Sequence of chain A:
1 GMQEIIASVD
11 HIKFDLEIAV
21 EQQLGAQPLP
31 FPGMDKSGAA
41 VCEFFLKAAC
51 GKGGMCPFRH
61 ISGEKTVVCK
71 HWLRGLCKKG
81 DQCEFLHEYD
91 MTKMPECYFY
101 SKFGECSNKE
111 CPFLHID

Sequence of chain B:
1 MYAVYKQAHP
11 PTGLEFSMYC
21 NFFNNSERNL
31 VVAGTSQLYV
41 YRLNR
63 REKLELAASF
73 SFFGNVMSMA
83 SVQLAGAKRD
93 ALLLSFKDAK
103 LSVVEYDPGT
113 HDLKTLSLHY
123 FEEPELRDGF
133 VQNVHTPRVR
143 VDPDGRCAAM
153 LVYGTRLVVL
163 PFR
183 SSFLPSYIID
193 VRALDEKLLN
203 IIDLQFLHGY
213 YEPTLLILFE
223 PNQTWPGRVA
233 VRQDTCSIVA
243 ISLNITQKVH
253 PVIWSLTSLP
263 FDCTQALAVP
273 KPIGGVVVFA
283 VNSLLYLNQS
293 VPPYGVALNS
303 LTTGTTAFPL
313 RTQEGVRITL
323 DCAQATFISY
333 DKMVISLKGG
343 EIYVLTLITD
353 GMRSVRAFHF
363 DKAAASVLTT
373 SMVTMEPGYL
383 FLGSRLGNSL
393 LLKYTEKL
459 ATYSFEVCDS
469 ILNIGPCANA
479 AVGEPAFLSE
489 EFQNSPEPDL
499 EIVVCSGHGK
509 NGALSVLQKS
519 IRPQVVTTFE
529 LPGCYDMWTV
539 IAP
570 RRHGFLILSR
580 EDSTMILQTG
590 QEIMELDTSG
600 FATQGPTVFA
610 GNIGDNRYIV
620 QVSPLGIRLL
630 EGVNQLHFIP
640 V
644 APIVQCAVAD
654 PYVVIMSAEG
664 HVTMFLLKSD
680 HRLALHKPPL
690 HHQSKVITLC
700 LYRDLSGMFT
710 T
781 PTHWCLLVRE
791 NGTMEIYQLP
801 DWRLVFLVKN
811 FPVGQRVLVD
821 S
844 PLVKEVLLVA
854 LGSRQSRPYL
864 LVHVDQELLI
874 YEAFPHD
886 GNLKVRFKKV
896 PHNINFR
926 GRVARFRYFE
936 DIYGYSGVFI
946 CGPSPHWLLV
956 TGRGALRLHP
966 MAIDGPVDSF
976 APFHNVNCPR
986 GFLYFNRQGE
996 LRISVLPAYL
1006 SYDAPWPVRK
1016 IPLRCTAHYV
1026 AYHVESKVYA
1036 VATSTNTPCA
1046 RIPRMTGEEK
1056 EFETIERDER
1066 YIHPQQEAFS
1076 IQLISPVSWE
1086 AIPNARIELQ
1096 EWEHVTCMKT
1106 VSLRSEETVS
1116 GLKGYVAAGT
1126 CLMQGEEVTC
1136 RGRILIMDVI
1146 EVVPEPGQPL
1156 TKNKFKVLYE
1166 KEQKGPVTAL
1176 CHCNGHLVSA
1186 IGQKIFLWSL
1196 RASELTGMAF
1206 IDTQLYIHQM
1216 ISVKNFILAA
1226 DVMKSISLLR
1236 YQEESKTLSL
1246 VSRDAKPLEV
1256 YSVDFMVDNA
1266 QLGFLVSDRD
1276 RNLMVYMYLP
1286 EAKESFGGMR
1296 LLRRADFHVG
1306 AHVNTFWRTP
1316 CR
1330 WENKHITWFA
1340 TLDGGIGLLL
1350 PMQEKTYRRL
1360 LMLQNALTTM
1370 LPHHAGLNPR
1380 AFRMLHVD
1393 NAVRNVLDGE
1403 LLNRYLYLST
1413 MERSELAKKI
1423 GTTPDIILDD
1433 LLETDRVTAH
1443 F

The following describes two proteins that form a bound complex.

Interface contacts:
Residue F1221 in chain B contacts residue V20 in chain A (closest heavy-atom distance 4.0 Å).
Residue K1219 in chain B is in contact with residue F14 in chain A (closest heavy-atom distance 3.6 Å).
Residue H1334 in chain B contacts residue A7 in chain A (closest heavy-atom distance 3.5 Å).
Residue V1029 in chain B contacts residue M2 in chain A (closest heavy-atom distance 4.1 Å).
Residue V480 in chain B is in contact with residue Q3 in chain A (closest heavy-atom distance 4.0 Å).
Residue S1244 in chain B contacts residue A40 in chain A (closest heavy-atom distance 3.5 Å).
Residue L1267 in chain B is in contact with residue F14 in chain A (closest heavy-atom distance 3.7 Å).
Residue N1264 in chain B is in contact with residue I12 in chain A (closest heavy-atom distance 3.3 Å).
Residue R1235 in chain B contacts residue A40 in chain A (closest heavy-atom distance 4.1 Å).
Residue A1265 in chain B is in contact with residue D15 in chain A (closest heavy-atom distance 3.1 Å).
Residue S1244 in chain B contacts residue A39 in chain A (closest heavy-atom distance 3.8 Å).
Residue K1241 in chain B interacts with residue D90 in chain A (closest heavy-atom distance 3.7 Å).
Residue T1242 in chain B contacts residue R59 in chain A (closest heavy-atom distance 3.9 Å).
Residue R1235 in chain B is in contact with residue V20 in chain A (closest heavy-atom distance 3.5 Å).
Residue F1221 in chain B interacts with residue L16 in chain A (closest heavy-atom distance 3.9 Å).
Residue T1105 in chain B is in contact with residue M2 in chain A (closest heavy-atom distance 4.1 Å).
Residue M1203 in chain B interacts with residue Y89 in chain A (closest heavy-atom distance 3.4 Å).
Residue N1332 in chain B is in contact with residue H11 in chain A (closest heavy-atom distance 2.9 Å).
Residue T1242 in chain B is in contact with residue V41 in chain A (closest heavy-atom distance 3.8 Å).
Residue H1334 in chain B contacts residue V9 in chain A (closest heavy-atom distance 3.5 Å).
Residue Q1237 in chain B interacts with residue A40 in chain A (closest heavy-atom distance 3.4 Å).
Residue A1265 in chain B interacts with residue F14 in chain A (closest heavy-atom distance 3.6 Å).
Residue Q1237 in chain B contacts residue V41 in chain A (closest heavy-atom distance 3.5 Å).
Residue Y1283 in chain B interacts with residue L16 in chain A (closest heavy-atom distance 3.6 Å).
Residue K1219 in chain B is in contact with residue V9 in chain A (closest heavy-atom distance 3.7 Å).
Residue V1029 in chain B contacts residue I5 in chain A (closest heavy-atom distance 4.0 Å).
Residue H1334 in chain B contacts residue I12 in chain A (closest heavy-atom distance 4.1 Å).
Residue F1205 in chain B interacts with residue Y89 in chain A (closest heavy-atom distance 3.4 Å).
Residue P1315 in chain B is in contact with residue A7 in chain A (closest heavy-atom distance 4.0 Å).
Residue F1205 in chain B interacts with residue W72 in chain A (closest heavy-atom distance 3.5 Å).
Residue S1107 in chain B contacts residue M2 in chain A (closest heavy-atom distance 3.1 Å).
Residue V480 in chain B is in contact with residue M2 in chain A (closest heavy-atom distance 4.1 Å).
Residue K1189 in chain B is in contact with residue L73 in chain A (closest heavy-atom distance 3.9 Å).
Residue S1107 in chain B is in contact with residue E4 in chain A (closest heavy-atom distance 3.5 Å).
Residue R1136 in chain B is in contact with residue E110 in chain A (closest heavy-atom distance 2.6 Å).
Residue L1267 in chain B interacts with residue L16 in chain A (closest heavy-atom distance 3.7 Å).
Residue Y1027 in chain B interacts with residue G1 in chain A (closest heavy-atom distance 4.1 Å).
Residue L1117 in chain B interacts with residue E4 in chain A (closest heavy-atom distance 3.6 Å).
Residue L498 in chain B interacts with residue I6 in chain A (closest heavy-atom distance 3.7 Å).
Residue E1286 in chain B interacts with residue L24 in chain A (closest heavy-atom distance 3.3 Å).
Residue K1219 in chain B contacts residue I12 in chain A (closest heavy-atom distance 2.7 Å).
Residue R1313 in chain B interacts with residue A7 in chain A (closest heavy-atom distance 3.6 Å).
Residue N1332 in chain B contacts residue I12 in chain A (closest heavy-atom distance 3.3 Å).
Residue V1218 in chain B contacts residue V9 in chain A (closest heavy-atom distance 3.6 Å).
Residue T1314 in chain B interacts with residue I6 in chain A (closest heavy-atom distance 3.6 Å).
Residue V1262 in chain B interacts with residue I12 in chain A (closest heavy-atom distance 4.1 Å).
Residue R1313 in chain B is in contact with residue Q3 in chain A (closest heavy-atom distance 3.6 Å).
Residue F1191 in chain B interacts with residue Y89 in chain A (closest heavy-atom distance 3.3 Å).
Residue G1202 in chain B interacts with residue Y89 in chain A (closest heavy-atom distance 3.8 Å).
Residue H1177 in chain B is in contact with residue E4 in chain A (closest heavy-atom distance 2.9 Å).
Residue S1240 in chain B is in contact with residue E88 in chain A (closest heavy-atom distance 3.8 Å).
Residue S1244 in chain B is in contact with residue G38 in chain A (closest heavy-atom distance 3.8 Å).
Residue V480 in chain B is in contact with residue G1 in chain A (closest heavy-atom distance 3.6 Å).
Residue L1245 in chain B contacts residue G38 in chain A (closest heavy-atom distance 3.4 Å).
Residue Q1237 in chain B interacts with residue E43 in chain A (closest heavy-atom distance 3.5 Å).
Residue P1315 in chain B contacts residue I6 in chain A (closest heavy-atom distance 3.5 Å).
Residue K1219 in chain B is in contact with residue E17 in chain A (closest heavy-atom distance 3.2 Å).
Residue P1285 in chain B interacts with residue L24 in chain A (closest heavy-atom distance 3.3 Å).
Residue Y1283 in chain B interacts with residue V20 in chain A (closest heavy-atom distance 4.1 Å).
Residue D1207 in chain B is in contact with residue G75 in chain A (closest heavy-atom distance 4.0 Å).